These two protein chains interact to form a complex.

Contacts between the two chains:
Residue R307 in protein 2 is in contact with residue G178 in protein 1 (closest heavy-atom distance 3.0 Å).
Residue L179 in protein 2 interacts with residue H306 in protein 1 (closest heavy-atom distance 3.8 Å).
Residue N91 in protein 2 interacts with residue S90 in protein 1 (closest heavy-atom distance 3.7 Å).
Residue Y250 in protein 2 is in contact with residue S184 in protein 1 (closest heavy-atom distance 4.1 Å).
Residue A292 in protein 2 contacts residue Y254 in protein 1 (closest heavy-atom distance 3.5 Å).
Residue Y296 in protein 2 is in contact with residue A299 in protein 1 (closest heavy-atom distance 3.6 Å).
Residue A299 in protein 2 contacts residue E300 in protein 1 (closest heavy-atom distance 3.8 Å).
Residue L295 in protein 2 is in contact with residue N257 in protein 1 (closest heavy-atom distance 3.8 Å).
Residue L174 in protein 2 is in contact with residue L298 in protein 1 (closest heavy-atom distance 3.8 Å).
Residue A299 in protein 2 interacts with residue A299 in protein 1 (closest heavy-atom distance 3.4 Å).
Residue V305 in protein 2 is in contact with residue L179 in protein 1 (closest heavy-atom distance 3.5 Å).
Residue L179 in protein 2 contacts residue E291 in protein 1 (closest heavy-atom distance 3.8 Å).
Residue N91 in protein 2 is in contact with residue N91 in protein 1 (closest heavy-atom distance 3.7 Å).
Residue A292 in protein 2 contacts residue P182 in protein 1 (closest heavy-atom distance 4.0 Å).
Residue L295 in protein 2 is in contact with residue Y254 in protein 1 (closest heavy-atom distance 4.1 Å).
Residue L295 in protein 2 interacts with residue L261 in protein 1 (closest heavy-atom distance 4.0 Å).
Residue Y254 in protein 2 contacts residue A292 in protein 1 (closest heavy-atom distance 3.6 Å).
Residue A293 in protein 2 contacts residue G180 in protein 1 (closest heavy-atom distance 2.8 Å).
Residue Y254 in protein 2 is in contact with residue L253 in protein 1 (closest heavy-atom distance 3.6 Å).
Residue L181 in protein 2 interacts with residue L295 in protein 1 (closest heavy-atom distance 3.8 Å).
Residue L253 in protein 2 interacts with residue Y254 in protein 1 (closest heavy-atom distance 3.6 Å).
Residue P182 in protein 2 interacts with residue V288 in protein 1 (closest heavy-atom distance 3.8 Å).
Residue Y250 in protein 2 contacts residue Y250 in protein 1 (closest heavy-atom distance 3.7 Å).
Residue Y254 in protein 2 contacts residue L295 in protein 1 (closest heavy-atom distance 3.8 Å).
Residue L298 in protein 2 interacts with residue Y296 in protein 1 (closest heavy-atom distance 3.4 Å).
Residue S184 in protein 2 interacts with residue Y250 in protein 1 (closest heavy-atom distance 3.9 Å).
Residue G178 in protein 2 contacts residue R307 in protein 1 (closest heavy-atom distance 3.1 Å).
Residue L261 in protein 2 is in contact with residue L298 in protein 1 (closest heavy-atom distance 3.9 Å).
Residue Y296 in protein 2 interacts with residue L298 in protein 1 (closest heavy-atom distance 4.1 Å).
Residue R302 in protein 2 is in contact with residue L298 in protein 1 (closest heavy-atom distance 3.3 Å).
Residue N257 in protein 2 is in contact with residue Y254 in protein 1 (closest heavy-atom distance 3.8 Å).
Residue L179 in protein 2 contacts residue V305 in protein 1 (closest heavy-atom distance 3.3 Å).
Residue A299 in protein 2 interacts with residue Y296 in protein 1 (closest heavy-atom distance 3.6 Å).
Residue R307 in protein 2 interacts with residue L179 in protein 1 (closest heavy-atom distance 3.4 Å).
Residue E291 in protein 2 contacts residue G180 in protein 1 (closest heavy-atom distance 3.2 Å).
Residue G180 in protein 2 contacts residue A292 in protein 1 (closest heavy-atom distance 3.2 Å).
Residue L261 in protein 2 is in contact with residue L295 in protein 1 (closest heavy-atom distance 4.1 Å).
Residue Y254 in protein 2 interacts with residue Y250 in protein 1 (closest heavy-atom distance 3.6 Å).
Residue L179 in protein 2 contacts residue R307 in protein 1 (closest heavy-atom distance 3.6 Å).
Residue S90 in protein 2 contacts residue N91 in protein 1 (closest heavy-atom distance 4.1 Å).
Residue Y250 in protein 2 interacts with residue Y254 in protein 1 (closest heavy-atom distance 3.7 Å).
Residue L298 in protein 2 is in contact with residue L174 in protein 1 (closest heavy-atom distance 3.9 Å).
Residue V288 in protein 2 interacts with residue P182 in protein 1 (closest heavy-atom distance 3.6 Å).
Residue A292 in protein 2 is in contact with residue G180 in protein 1 (closest heavy-atom distance 3.4 Å).
Residue N257 in protein 2 contacts residue L295 in protein 1 (closest heavy-atom distance 3.6 Å).
Residue Q251 in protein 2 contacts residue Y250 in protein 1 (closest heavy-atom distance 3.6 Å).
Residue G180 in protein 2 is in contact with residue A293 in protein 1 (closest heavy-atom distance 2.8 Å).
Residue L295 in protein 2 interacts with residue L181 in protein 1 (closest heavy-atom distance 3.7 Å).
Residue R302 in protein 2 is in contact with residue A299 in protein 1 (closest heavy-atom distance 2.8 Å).
Residue P182 in protein 2 interacts with residue A292 in protein 1 (closest heavy-atom distance 4.1 Å).
Residue Y250 in protein 2 contacts residue Q251 in protein 1 (closest heavy-atom distance 3.6 Å).
Residue E291 in protein 2 contacts residue L179 in protein 1 (closest heavy-atom distance 3.6 Å).
Residue Y254 in protein 2 contacts residue N257 in protein 1 (closest heavy-atom distance 3.8 Å).
Residue L295 in protein 2 is in contact with residue Y296 in protein 1 (closest heavy-atom distance 3.7 Å).
Residue F170 in protein 2 is in contact with residue L298 in protein 1 (closest heavy-atom distance 4.0 Å).
Residue G180 in protein 2 interacts with residue E291 in protein 1 (closest heavy-atom distance 3.1 Å).
Residue H306 in protein 2 is in contact with residue L179 in protein 1 (closest heavy-atom distance 3.6 Å).
Residue L298 in protein 2 interacts with residue L261 in protein 1 (closest heavy-atom distance 3.8 Å).
Residue A293 in protein 2 is in contact with residue L181 in protein 1 (closest heavy-atom distance 4.1 Å).
Residue L179 in protein 2 is in contact with residue A293 in protein 1 (closest heavy-atom distance 4.1 Å).

Sequence of protein 1:
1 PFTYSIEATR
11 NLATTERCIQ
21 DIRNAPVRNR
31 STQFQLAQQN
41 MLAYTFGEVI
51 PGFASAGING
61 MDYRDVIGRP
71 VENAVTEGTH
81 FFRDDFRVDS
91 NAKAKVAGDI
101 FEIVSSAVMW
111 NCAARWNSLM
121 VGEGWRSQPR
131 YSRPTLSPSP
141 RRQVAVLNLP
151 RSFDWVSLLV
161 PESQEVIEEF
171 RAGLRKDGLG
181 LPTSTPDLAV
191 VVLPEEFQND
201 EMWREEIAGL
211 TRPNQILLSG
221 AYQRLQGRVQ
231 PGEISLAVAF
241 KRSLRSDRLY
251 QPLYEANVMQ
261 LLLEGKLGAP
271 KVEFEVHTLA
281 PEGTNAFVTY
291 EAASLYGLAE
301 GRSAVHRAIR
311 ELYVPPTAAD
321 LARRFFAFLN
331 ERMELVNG

Sequence of protein 2:
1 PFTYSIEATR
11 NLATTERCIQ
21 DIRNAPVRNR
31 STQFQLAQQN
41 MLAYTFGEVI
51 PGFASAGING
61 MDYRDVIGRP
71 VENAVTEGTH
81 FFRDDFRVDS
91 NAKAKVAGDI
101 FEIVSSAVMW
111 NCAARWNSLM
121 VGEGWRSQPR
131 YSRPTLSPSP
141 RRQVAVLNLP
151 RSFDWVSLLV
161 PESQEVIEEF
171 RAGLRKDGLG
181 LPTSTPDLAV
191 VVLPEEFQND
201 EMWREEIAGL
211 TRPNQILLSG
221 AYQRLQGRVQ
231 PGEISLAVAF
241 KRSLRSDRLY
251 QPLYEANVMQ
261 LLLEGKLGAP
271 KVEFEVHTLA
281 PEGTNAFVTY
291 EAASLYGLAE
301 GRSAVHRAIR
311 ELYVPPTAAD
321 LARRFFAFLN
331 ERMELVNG